Residue-level contacts at the interface:
Residue T524 in chain A contacts residue Q353 in chain B (closest heavy-atom distance 3.1 Å).
Residue F539 in chain A is in contact with residue L349 in chain B (closest heavy-atom distance 3.5 Å).
Residue E535 in chain A contacts residue S350 in chain B (closest heavy-atom distance 4.1 Å).
Residue P527 in chain A contacts residue S350 in chain B (closest heavy-atom distance 3.3 Å).
Residue V401 in chain A is in contact with residue A26 in chain B (closest heavy-atom distance 3.1 Å).
Residue K408 in chain A contacts residue I341 in chain B (closest heavy-atom distance 3.4 Å).
Residue K408 in chain A interacts with residue E334 in chain B (closest heavy-atom distance 3.3 Å).
Residue W538 in chain A is in contact with residue I345 in chain B (closest heavy-atom distance 4.0 Å).
Residue R403 in chain A interacts with residue R28 in chain B (closest heavy-atom distance 3.0 Å).
Residue Q410 in chain A contacts residue P333 in chain B (closest heavy-atom distance 3.4 Å).
Residue P540 in chain A contacts residue S145 in chain B (closest heavy-atom distance 3.9 Å).
Residue V401 in chain A interacts with residue W340 in chain B (closest heavy-atom distance 4.1 Å).
Residue R403 in chain A is in contact with residue L94 in chain B (closest heavy-atom distance 2.7 Å).
Residue E535 in chain A interacts with residue L349 in chain B (closest heavy-atom distance 3.4 Å).
Residue P540 in chain A contacts residue D25 in chain B (closest heavy-atom distance 3.6 Å).
Residue F648 in chain A interacts with residue G23 in chain B (closest heavy-atom distance 3.0 Å).
Residue V406 in chain A contacts residue A26 in chain B (closest heavy-atom distance 3.5 Å).
Residue F539 in chain A is in contact with residue G146 in chain B (closest heavy-atom distance 4.0 Å).
Residue R649 in chain A is in contact with residue G23 in chain B (closest heavy-atom distance 4.0 Å).
Residue W538 in chain A interacts with residue S348 in chain B (closest heavy-atom distance 3.1 Å).
Residue P540 in chain A is in contact with residue P333 in chain B (closest heavy-atom distance 3.6 Å).
Residue K541 in chain A contacts residue P333 in chain B (closest heavy-atom distance 3.6 Å).
Residue K541 in chain A is in contact with residue S145 in chain B (closest heavy-atom distance 2.9 Å).
Residue F648 in chain A is in contact with residue D24 in chain B (closest heavy-atom distance 3.1 Å).
Residue Q410 in chain A contacts residue D25 in chain B (closest heavy-atom distance 4.0 Å).
Residue W538 in chain A is in contact with residue D25 in chain B (closest heavy-atom distance 4.3 Å).
Residue T524 in chain A is in contact with residue E4 in chain B (closest heavy-atom distance 4.0 Å).
Residue R403 in chain A interacts with residue V96 in chain B (closest heavy-atom distance 3.5 Å).
Residue P523 in chain A interacts with residue D3 in chain B (closest heavy-atom distance 3.0 Å).
Residue T365 in chain A contacts residue P333 in chain B (closest heavy-atom distance 3.2 Å).
Residue D404 in chain A contacts residue R28 in chain B (closest heavy-atom distance 3.2 Å).
Residue F539 in chain A interacts with residue I345 in chain B (closest heavy-atom distance 3.4 Å).
Residue K541 in chain A is in contact with residue R147 in chain B (closest heavy-atom distance 3.2 Å).
Residue P540 in chain A interacts with residue A144 in chain B (closest heavy-atom distance 3.3 Å).
Residue W538 in chain A is in contact with residue E4 in chain B (closest heavy-atom distance 2.9 Å).
Residue W538 in chain A interacts with residue L349 in chain B (closest heavy-atom distance 3.4 Å).
Residue K408 in chain A interacts with residue D25 in chain B (closest heavy-atom distance 3.1 Å).
Residue T365 in chain A is in contact with residue A331 in chain B (closest heavy-atom distance 3.3 Å).
Residue R403 in chain A is in contact with residue E93 in chain B (closest heavy-atom distance 3.2 Å).
Residue V401 in chain A is in contact with residue R28 in chain B (closest heavy-atom distance 2.8 Å).
Residue P526 in chain A interacts with residue S350 in chain B (closest heavy-atom distance 3.2 Å).
Residue N364 in chain A contacts residue A331 in chain B (closest heavy-atom distance 4.4 Å).
Residue D404 in chain A is in contact with residue P27 in chain B (closest heavy-atom distance 2.7 Å).
Residue V406 in chain A contacts residue E334 in chain B (closest heavy-atom distance 4.4 Å).
Residue K408 in chain A interacts with residue P333 in chain B (closest heavy-atom distance 3.1 Å).
Residue P526 in chain A interacts with residue Q354 in chain B (closest heavy-atom distance 3.4 Å).
Residue T524 in chain A is in contact with residue D3 in chain B (closest heavy-atom distance 2.3 Å).
Residue V401 in chain A contacts residue D25 in chain B (closest heavy-atom distance 3.7 Å).
Residue P540 in chain A is in contact with residue I345 in chain B (closest heavy-atom distance 4.2 Å).
Residue V401 in chain A is in contact with residue D24 in chain B (closest heavy-atom distance 2.9 Å).
Residue A409 in chain A interacts with residue P333 in chain B (closest heavy-atom distance 2.9 Å).
Residue G402 in chain A contacts residue R28 in chain B (closest heavy-atom distance 3.1 Å).
Residue K408 in chain A interacts with residue A144 in chain B (closest heavy-atom distance 4.3 Å).
Residue R649 in chain A contacts residue A22 in chain B (closest heavy-atom distance 3.9 Å).
Residue I399 in chain A interacts with residue D25 in chain B (closest heavy-atom distance 3.2 Å).
Residue R649 in chain A is in contact with residue E4 in chain B (closest heavy-atom distance 2.5 Å).
Residue T365 in chain A interacts with residue P332 in chain B (closest heavy-atom distance 3.4 Å).
Residue D404 in chain A interacts with residue A26 in chain B (closest heavy-atom distance 2.9 Å).
Residue R649 in chain A interacts with residue S348 in chain B (closest heavy-atom distance 3.1 Å).
Residue T524 in chain A is in contact with residue S350 in chain B (closest heavy-atom distance 3.5 Å).

Sequence of chain B:
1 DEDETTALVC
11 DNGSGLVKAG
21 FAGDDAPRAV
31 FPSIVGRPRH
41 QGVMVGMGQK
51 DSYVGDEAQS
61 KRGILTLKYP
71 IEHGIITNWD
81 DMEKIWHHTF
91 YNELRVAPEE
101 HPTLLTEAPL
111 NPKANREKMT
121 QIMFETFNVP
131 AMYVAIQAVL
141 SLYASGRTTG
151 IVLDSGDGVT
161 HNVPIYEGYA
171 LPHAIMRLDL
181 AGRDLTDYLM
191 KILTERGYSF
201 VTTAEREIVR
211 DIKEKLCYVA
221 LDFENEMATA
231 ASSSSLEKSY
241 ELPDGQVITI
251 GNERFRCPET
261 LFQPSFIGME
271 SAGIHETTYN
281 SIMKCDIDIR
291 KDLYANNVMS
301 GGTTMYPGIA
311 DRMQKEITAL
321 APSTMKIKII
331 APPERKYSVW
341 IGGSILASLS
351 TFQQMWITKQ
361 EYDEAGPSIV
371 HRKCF

These two protein chains interact to form a complex.

Sequence of chain A:
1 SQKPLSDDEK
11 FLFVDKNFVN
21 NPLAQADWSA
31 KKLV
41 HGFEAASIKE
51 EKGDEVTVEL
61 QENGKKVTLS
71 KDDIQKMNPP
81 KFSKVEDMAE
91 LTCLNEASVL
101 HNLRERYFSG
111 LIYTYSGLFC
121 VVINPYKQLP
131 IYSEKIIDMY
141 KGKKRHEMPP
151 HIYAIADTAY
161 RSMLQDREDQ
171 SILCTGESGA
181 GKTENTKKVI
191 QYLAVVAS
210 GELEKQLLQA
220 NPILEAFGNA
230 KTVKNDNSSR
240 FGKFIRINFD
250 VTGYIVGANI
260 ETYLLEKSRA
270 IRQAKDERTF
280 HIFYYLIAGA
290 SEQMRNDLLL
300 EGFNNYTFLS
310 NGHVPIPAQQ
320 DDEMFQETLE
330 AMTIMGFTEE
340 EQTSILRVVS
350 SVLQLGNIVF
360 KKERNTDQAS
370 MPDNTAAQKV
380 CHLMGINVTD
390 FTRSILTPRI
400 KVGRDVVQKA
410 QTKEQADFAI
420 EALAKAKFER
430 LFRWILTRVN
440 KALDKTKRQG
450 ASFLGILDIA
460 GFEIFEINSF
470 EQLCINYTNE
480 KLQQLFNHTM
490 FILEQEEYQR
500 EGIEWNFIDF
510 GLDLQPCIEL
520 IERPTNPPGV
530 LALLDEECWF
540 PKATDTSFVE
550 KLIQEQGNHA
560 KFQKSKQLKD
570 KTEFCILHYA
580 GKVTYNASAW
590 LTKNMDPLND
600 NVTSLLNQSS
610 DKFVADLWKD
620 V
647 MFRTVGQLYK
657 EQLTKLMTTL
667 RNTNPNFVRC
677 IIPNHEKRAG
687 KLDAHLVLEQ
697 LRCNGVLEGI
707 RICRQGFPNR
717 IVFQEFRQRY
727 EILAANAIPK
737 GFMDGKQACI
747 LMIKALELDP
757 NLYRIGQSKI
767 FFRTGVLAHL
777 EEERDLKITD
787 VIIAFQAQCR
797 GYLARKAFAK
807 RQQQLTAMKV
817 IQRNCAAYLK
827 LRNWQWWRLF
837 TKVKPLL